Sequence of protein 2:
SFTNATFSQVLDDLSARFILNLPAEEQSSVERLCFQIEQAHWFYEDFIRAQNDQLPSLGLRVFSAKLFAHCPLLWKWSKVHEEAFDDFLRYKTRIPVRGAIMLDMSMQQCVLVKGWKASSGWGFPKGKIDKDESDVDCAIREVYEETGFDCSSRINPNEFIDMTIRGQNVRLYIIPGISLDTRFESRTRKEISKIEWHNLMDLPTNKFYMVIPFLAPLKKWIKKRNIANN

Interface contacts:
Residue W43 in protein 2 contacts residue R74 in protein 1 (closest heavy-atom distance 3.6 Å).
Residue N22 in protein 2 is in contact with residue F58 in protein 1 (closest heavy-atom distance 3.8 Å).
Residue F44 in protein 2 contacts residue R74 in protein 1 (closest heavy-atom distance 3.5 Å).
Residue F48 in protein 2 contacts residue N75 in protein 1 (closest heavy-atom distance 3.8 Å).
Residue D14 in protein 2 interacts with residue L72 in protein 1 (closest heavy-atom distance 4.5 Å).
Residue L23 in protein 2 interacts with residue R74 in protein 1 (closest heavy-atom distance 3.3 Å).
Residue F3 in protein 2 contacts residue P77 in protein 1 (closest heavy-atom distance 4.6 Å).
Residue F3 in protein 2 contacts residue F21 in protein 1 (closest heavy-atom distance 4.2 Å).
Residue Q37 in protein 2 contacts residue R74 in protein 1 (closest heavy-atom distance 3.0 Å).
Residue A6 in protein 2 interacts with residue F21 in protein 1 (closest heavy-atom distance 3.6 Å).
Residue L21 in protein 2 interacts with residue A13 in protein 1 (closest heavy-atom distance 4.0 Å).
Residue E27 in protein 2 contacts residue H35 in protein 1 (closest heavy-atom distance 2.6 Å).
Residue D13 in protein 2 interacts with residue V18 in protein 1 (closest heavy-atom distance 3.4 Å).
Residue N22 in protein 2 interacts with residue S34 in protein 1 (closest heavy-atom distance 3.4 Å).
Residue R18 in protein 2 interacts with residue L72 in protein 1 (closest heavy-atom distance 3.6 Å).
Residue Q52 in protein 2 is in contact with residue P77 in protein 1 (closest heavy-atom distance 4.5 Å).
Residue A17 in protein 2 interacts with residue V18 in protein 1 (closest heavy-atom distance 4.0 Å).
Residue L21 in protein 2 contacts residue N15 in protein 1 (closest heavy-atom distance 3.5 Å).
Residue Q40 in protein 2 contacts residue R74 in protein 1 (closest heavy-atom distance 3.1 Å).
Residue R18 in protein 2 is in contact with residue N79 in protein 1 (closest heavy-atom distance 3.0 Å).
Residue P73 in protein 2 contacts residue V14 in protein 1 (closest heavy-atom distance 4.1 Å).
Residue Q37 in protein 2 is in contact with residue H35 in protein 1 (closest heavy-atom distance 3.8 Å).
Residue S2 in protein 2 is in contact with residue H22 in protein 1 (closest heavy-atom distance 4.7 Å).
Residue A17 in protein 2 interacts with residue T56 in protein 1 (closest heavy-atom distance 3.6 Å).
Residue F3 in protein 2 interacts with residue H22 in protein 1 (closest heavy-atom distance 3.6 Å).
Residue F48 in protein 2 interacts with residue P77 in protein 1 (closest heavy-atom distance 3.6 Å).
Residue A17 in protein 2 contacts residue L72 in protein 1 (closest heavy-atom distance 4.1 Å).
Residue Q10 in protein 2 contacts residue F21 in protein 1 (closest heavy-atom distance 3.6 Å).
Residue R18 in protein 2 interacts with residue P77 in protein 1 (closest heavy-atom distance 4.3 Å).
Residue D14 in protein 2 contacts residue V18 in protein 1 (closest heavy-atom distance 3.6 Å).
Residue F48 in protein 2 contacts residue S76 in protein 1 (closest heavy-atom distance 3.9 Å).
Residue R18 in protein 2 interacts with residue H22 in protein 1 (closest heavy-atom distance 3.6 Å).
Residue N22 in protein 2 is in contact with residue I32 in protein 1 (closest heavy-atom distance 3.8 Å).
Residue R18 in protein 2 is in contact with residue S76 in protein 1 (closest heavy-atom distance 3.7 Å).
Residue I20 in protein 2 contacts residue R74 in protein 1 (closest heavy-atom distance 4.6 Å).
Residue N22 in protein 2 contacts residue T56 in protein 1 (closest heavy-atom distance 3.6 Å).
Residue P24 in protein 2 interacts with residue H35 in protein 1 (closest heavy-atom distance 3.7 Å).
Residue H71 in protein 2 interacts with residue V14 in protein 1 (closest heavy-atom distance 4.3 Å).
Residue F44 in protein 2 is in contact with residue S76 in protein 1 (closest heavy-atom distance 3.5 Å).
Residue L21 in protein 2 contacts residue V14 in protein 1 (closest heavy-atom distance 3.9 Å).
Residue R18 in protein 2 interacts with residue N73 in protein 1 (closest heavy-atom distance 2.9 Å).
Residue A17 in protein 2 contacts residue N15 in protein 1 (closest heavy-atom distance 3.3 Å).
Residue Q40 in protein 2 contacts residue N75 in protein 1 (closest heavy-atom distance 3.3 Å).
Residue F44 in protein 2 is in contact with residue N75 in protein 1 (closest heavy-atom distance 4.7 Å).
Residue N22 in protein 2 contacts residue N15 in protein 1 (closest heavy-atom distance 2.9 Å).
Residue P24 in protein 2 interacts with residue F112 in protein 1 (closest heavy-atom distance 3.6 Å).
Residue F44 in protein 2 contacts residue N73 in protein 1 (closest heavy-atom distance 3.6 Å).
Residue L23 in protein 2 interacts with residue S34 in protein 1 (closest heavy-atom distance 4.5 Å).
Residue F19 in protein 2 contacts residue R74 in protein 1 (closest heavy-atom distance 3.0 Å).
Residue N5 in protein 2 contacts residue F21 in protein 1 (closest heavy-atom distance 4.2 Å).
Residue D13 in protein 2 contacts residue V14 in protein 1 (closest heavy-atom distance 4.0 Å).
Residue R18 in protein 2 contacts residue T56 in protein 1 (closest heavy-atom distance 4.4 Å).
Residue D14 in protein 2 contacts residue H22 in protein 1 (closest heavy-atom distance 2.8 Å).
Residue W43 in protein 2 interacts with residue N75 in protein 1 (closest heavy-atom distance 3.2 Å).
Residue A17 in protein 2 interacts with residue F58 in protein 1 (closest heavy-atom distance 4.8 Å).
Residue R18 in protein 2 is in contact with residue R74 in protein 1 (closest heavy-atom distance 3.5 Å).
Residue F44 in protein 2 is in contact with residue P77 in protein 1 (closest heavy-atom distance 3.7 Å).
Residue P24 in protein 2 is in contact with residue S34 in protein 1 (closest heavy-atom distance 3.8 Å).
Residue L23 in protein 2 interacts with residue H35 in protein 1 (closest heavy-atom distance 3.8 Å).
Residue S2 in protein 2 contacts residue F21 in protein 1 (closest heavy-atom distance 3.2 Å).

Sequence of protein 1:
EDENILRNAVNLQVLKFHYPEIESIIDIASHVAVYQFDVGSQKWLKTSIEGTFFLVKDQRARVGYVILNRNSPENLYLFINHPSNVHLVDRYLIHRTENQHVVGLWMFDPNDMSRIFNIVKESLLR

The following describes two proteins that form a bound complex.